Contacts between the two chains:
Residue R358 in protein 2 interacts with residue Q146 in protein 1 (closest heavy-atom distance 3.5 Å).
Residue P299 in protein 2 is in contact with residue I144 in protein 1 (closest heavy-atom distance 3.7 Å).
Residue R355 in protein 2 contacts residue D142 in protein 1 (closest heavy-atom distance 3.1 Å).
Residue V298 in protein 2 is in contact with residue V143 in protein 1 (closest heavy-atom distance 3.4 Å).
Residue V365 in protein 2 interacts with residue N150 in protein 1 (closest heavy-atom distance 4.1 Å).
Residue F292 in protein 2 is in contact with residue I144 in protein 1 (closest heavy-atom distance 4.5 Å).
Residue F367 in protein 2 is in contact with residue G153 in protein 1 (closest heavy-atom distance 3.9 Å).
Residue R358 in protein 2 is in contact with residue E145 in protein 1 (closest heavy-atom distance 3.4 Å).
Residue L308 in protein 2 contacts residue I144 in protein 1 (closest heavy-atom distance 4.3 Å).
Residue R358 in protein 2 interacts with residue F55 in protein 1 (closest heavy-atom distance 3.8 Å).
Residue I281 in protein 2 contacts residue V151 in protein 1 (closest heavy-atom distance 4.4 Å).
Residue R297 in protein 2 is in contact with residue V143 in protein 1 (closest heavy-atom distance 4.2 Å).
Residue I363 in protein 2 interacts with residue I149 in protein 1 (closest heavy-atom distance 4.4 Å).
Residue V365 in protein 2 contacts residue T152 in protein 1 (closest heavy-atom distance 4.3 Å).
Residue K356 in protein 2 is in contact with residue N51 in protein 1 (closest heavy-atom distance 3.8 Å).
Residue A360 in protein 2 interacts with residue I144 in protein 1 (closest heavy-atom distance 3.9 Å).
Residue R358 in protein 2 interacts with residue N51 in protein 1 (closest heavy-atom distance 4.0 Å).
Residue A362 in protein 2 contacts residue V148 in protein 1 (closest heavy-atom distance 3.8 Å).
Residue P299 in protein 2 contacts residue V143 in protein 1 (closest heavy-atom distance 4.2 Å).
Residue A362 in protein 2 is in contact with residue N150 in protein 1 (closest heavy-atom distance 4.4 Å).
Residue R368 in protein 2 contacts residue R155 in protein 1 (closest heavy-atom distance 3.3 Å).
Residue E285 in protein 2 is in contact with residue H147 in protein 1 (closest heavy-atom distance 3.1 Å).
Residue P361 in protein 2 contacts residue V148 in protein 1 (closest heavy-atom distance 3.8 Å).
Residue A360 in protein 2 is in contact with residue Q146 in protein 1 (closest heavy-atom distance 3.8 Å).
Residue Y369 in protein 2 contacts residue R155 in protein 1 (closest heavy-atom distance 3.4 Å).
Residue F367 in protein 2 contacts residue E154 in protein 1 (closest heavy-atom distance 3.0 Å).
Residue F292 in protein 2 interacts with residue H147 in protein 1 (closest heavy-atom distance 4.1 Å).
Residue F300 in protein 2 interacts with residue I144 in protein 1 (closest heavy-atom distance 3.5 Å).
Residue M305 in protein 2 is in contact with residue I144 in protein 1 (closest heavy-atom distance 4.1 Å).
Residue R358 in protein 2 contacts residue V58 in protein 1 (closest heavy-atom distance 3.6 Å).
Residue K356 in protein 2 is in contact with residue F55 in protein 1 (closest heavy-atom distance 4.4 Å).
Residue K356 in protein 2 contacts residue E53 in protein 1 (closest heavy-atom distance 3.6 Å).
Residue I363 in protein 2 interacts with residue N150 in protein 1 (closest heavy-atom distance 3.9 Å).
Residue R366 in protein 2 contacts residue E154 in protein 1 (closest heavy-atom distance 3.2 Å).
Residue R297 in protein 2 contacts residue Y43 in protein 1 (closest heavy-atom distance 3.8 Å).
Residue F367 in protein 2 interacts with residue V151 in protein 1 (closest heavy-atom distance 3.5 Å).
Residue I363 in protein 2 contacts residue V148 in protein 1 (closest heavy-atom distance 4.0 Å).
Residue R358 in protein 2 interacts with residue D142 in protein 1 (closest heavy-atom distance 4.3 Å).
Residue A357 in protein 2 contacts residue F55 in protein 1 (closest heavy-atom distance 4.3 Å).
Residue R358 in protein 2 contacts residue P56 in protein 1 (closest heavy-atom distance 3.2 Å).
Residue R368 in protein 2 contacts residue E154 in protein 1 (closest heavy-atom distance 2.9 Å).
Residue Y369 in protein 2 is in contact with residue A156 in protein 1 (closest heavy-atom distance 3.7 Å).
Residue F367 in protein 2 interacts with residue T152 in protein 1 (closest heavy-atom distance 3.5 Å).
Residue F300 in protein 2 interacts with residue D142 in protein 1 (closest heavy-atom distance 2.9 Å).
Residue E273 in protein 2 is in contact with residue A156 in protein 1 (closest heavy-atom distance 3.6 Å).
Residue F292 in protein 2 contacts residue Q146 in protein 1 (closest heavy-atom distance 4.4 Å).
Residue M288 in protein 2 is in contact with residue I149 in protein 1 (closest heavy-atom distance 4.2 Å).
Residue F300 in protein 2 contacts residue V143 in protein 1 (closest heavy-atom distance 3.4 Å).
Residue R358 in protein 2 is in contact with residue V143 in protein 1 (closest heavy-atom distance 3.4 Å).
Residue P299 in protein 2 contacts residue D142 in protein 1 (closest heavy-atom distance 3.7 Å).
Residue P299 in protein 2 interacts with residue Y43 in protein 1 (closest heavy-atom distance 3.8 Å).
Residue V298 in protein 2 contacts residue I144 in protein 1 (closest heavy-atom distance 2.8 Å).
Residue M288 in protein 2 interacts with residue H147 in protein 1 (closest heavy-atom distance 3.7 Å).
Residue D296 in protein 2 is in contact with residue Y43 in protein 1 (closest heavy-atom distance 4.3 Å).
Residue A360 in protein 2 is in contact with residue V148 in protein 1 (closest heavy-atom distance 3.7 Å).
Residue I359 in protein 2 is in contact with residue Q146 in protein 1 (closest heavy-atom distance 4.1 Å).
Residue K356 in protein 2 interacts with residue D142 in protein 1 (closest heavy-atom distance 2.8 Å).
Residue N268 in protein 2 is in contact with residue A156 in protein 1 (closest heavy-atom distance 3.1 Å).
Residue P331 in protein 2 interacts with residue R155 in protein 1 (closest heavy-atom distance 4.3 Å).
Residue A357 in protein 2 is in contact with residue E53 in protein 1 (closest heavy-atom distance 3.9 Å).

Sequence of protein 1:
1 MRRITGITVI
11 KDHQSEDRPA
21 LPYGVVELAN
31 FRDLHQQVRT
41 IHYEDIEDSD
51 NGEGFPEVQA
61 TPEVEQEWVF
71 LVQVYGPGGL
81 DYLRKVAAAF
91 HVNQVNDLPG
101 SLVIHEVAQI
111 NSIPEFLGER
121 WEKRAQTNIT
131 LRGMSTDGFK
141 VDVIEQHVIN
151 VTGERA

The following describes two proteins that form a bound complex.

Sequence of protein 2:
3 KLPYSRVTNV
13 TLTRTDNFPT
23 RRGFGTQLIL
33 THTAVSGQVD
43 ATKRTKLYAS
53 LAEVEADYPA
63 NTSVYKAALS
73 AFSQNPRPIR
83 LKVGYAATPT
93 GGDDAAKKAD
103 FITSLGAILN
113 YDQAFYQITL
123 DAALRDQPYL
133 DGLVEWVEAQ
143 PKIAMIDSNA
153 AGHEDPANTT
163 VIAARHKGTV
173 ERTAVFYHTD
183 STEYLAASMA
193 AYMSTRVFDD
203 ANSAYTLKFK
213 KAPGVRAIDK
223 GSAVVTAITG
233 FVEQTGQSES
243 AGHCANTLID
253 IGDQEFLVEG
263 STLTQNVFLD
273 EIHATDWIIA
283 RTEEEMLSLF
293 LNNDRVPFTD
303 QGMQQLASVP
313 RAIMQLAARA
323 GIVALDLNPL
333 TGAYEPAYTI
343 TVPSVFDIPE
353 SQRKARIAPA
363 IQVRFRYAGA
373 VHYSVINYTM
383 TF